Sequence of the first protein:
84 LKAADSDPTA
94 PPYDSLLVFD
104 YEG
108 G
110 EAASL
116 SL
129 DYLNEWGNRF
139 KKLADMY

Interface contacts:
Residue R479 in the second protein is in contact with residue A93 in the first protein (closest heavy-atom distance 3.7 Å).
Residue A19 in the second protein is in contact with residue Y145 in the first protein (closest heavy-atom distance 3.7 Å).
Residue N254 in the second protein is in contact with residue F102 in the first protein (closest heavy-atom distance 3.4 Å).
Residue N293 in the second protein contacts residue F102 in the first protein (closest heavy-atom distance 3.7 Å).
Residue G174 in the second protein interacts with residue E105 in the first protein (closest heavy-atom distance 2.8 Å).
Residue A19 in the second protein contacts residue M144 in the first protein (closest heavy-atom distance 3.2 Å).
Residue V216 in the second protein interacts with residue D103 in the first protein (closest heavy-atom distance 3.4 Å).
Residue V213 in the second protein is in contact with residue E105 in the first protein (closest heavy-atom distance 3.6 Å).
Residue Y173 in the second protein is in contact with residue G106 in the first protein (closest heavy-atom distance 2.9 Å).
Residue T520 in the second protein is in contact with residue L84 in the first protein (closest heavy-atom distance 3.5 Å).
Residue Y521 in the second protein interacts with residue A87 in the first protein (closest heavy-atom distance 3.5 Å).
Residue K202 in the second protein is in contact with residue S113 in the first protein (closest heavy-atom distance 2.7 Å).
Residue E22 in the second protein contacts residue K140 in the first protein (closest heavy-atom distance 3.4 Å).
Residue L26 in the second protein contacts residue F138 in the first protein (closest heavy-atom distance 3.4 Å).
Residue K159 in the second protein contacts residue S116 in the first protein (closest heavy-atom distance 3.7 Å).
Residue N254 in the second protein interacts with residue Y104 in the first protein (closest heavy-atom distance 3.0 Å).
Residue K179 in the second protein contacts residue E105 in the first protein (closest heavy-atom distance 2.7 Å).
Residue D29 in the second protein is in contact with residue R137 in the first protein (closest heavy-atom distance 2.6 Å).
Residue K212 in the second protein interacts with residue E105 in the first protein (closest heavy-atom distance 3.5 Å).
Residue R341 in the second protein is in contact with residue P91 in the first protein (closest heavy-atom distance 3.2 Å).
Residue K221 in the second protein interacts with residue F102 in the first protein (closest heavy-atom distance 3.6 Å).
Residue R479 in the second protein contacts residue A87 in the first protein (closest heavy-atom distance 2.9 Å).
Residue L131 in the second protein is in contact with residue E110 in the first protein (closest heavy-atom distance 3.5 Å).
Residue R253 in the second protein is in contact with residue F102 in the first protein (closest heavy-atom distance 3.3 Å).
Residue F120 in the second protein interacts with residue L117 in the first protein (closest heavy-atom distance 3.4 Å).
Residue K302 in the second protein is in contact with residue D97 in the first protein (closest heavy-atom distance 2.6 Å).
Residue W250 in the second protein contacts residue Y104 in the first protein (closest heavy-atom distance 3.4 Å).
Residue N157 in the second protein interacts with residue L117 in the first protein (closest heavy-atom distance 3.5 Å).
Residue R336 in the second protein is in contact with residue S98 in the first protein (closest heavy-atom distance 2.9 Å).
Residue Q44 in the second protein interacts with residue Y130 in the first protein (closest heavy-atom distance 3.0 Å).
Residue E438 in the second protein is in contact with residue P94 in the first protein (closest heavy-atom distance 3.5 Å).
Residue F160 in the second protein contacts residue L117 in the first protein (closest heavy-atom distance 3.6 Å).
Residue R341 in the second protein contacts residue P95 in the first protein (closest heavy-atom distance 2.6 Å).
Residue N293 in the second protein contacts residue L99 in the first protein (closest heavy-atom distance 3.5 Å).
Residue H337 in the second protein contacts residue D97 in the first protein (closest heavy-atom distance 3.3 Å).
Residue R341 in the second protein is in contact with residue Y96 in the first protein (closest heavy-atom distance 3.6 Å).
Residue N293 in the second protein contacts residue L100 in the first protein (closest heavy-atom distance 2.9 Å).
Residue Y173 in the second protein interacts with residue E105 in the first protein (closest heavy-atom distance 3.6 Å).
Residue R18 in the second protein is in contact with residue M144 in the first protein (closest heavy-atom distance 3.4 Å).
Residue L26 in the second protein contacts residue R137 in the first protein (closest heavy-atom distance 3.2 Å).
Residue A38 in the second protein interacts with residue F138 in the first protein (closest heavy-atom distance 3.6 Å).
Residue C296 in the second protein is in contact with residue L99 in the first protein (closest heavy-atom distance 3.6 Å).
Residue A19 in the second protein interacts with residue L141 in the first protein (closest heavy-atom distance 3.6 Å).
Residue R341 in the second protein is in contact with residue A93 in the first protein (closest heavy-atom distance 2.8 Å).
Residue K37 in the second protein interacts with residue F138 in the first protein (closest heavy-atom distance 3.2 Å).
Residue N254 in the second protein contacts residue D103 in the first protein (closest heavy-atom distance 3.2 Å).
Residue V34 in the second protein interacts with residue R137 in the first protein (closest heavy-atom distance 3.5 Å).
Residue N297 in the second protein interacts with residue D97 in the first protein (closest heavy-atom distance 2.9 Å).
Residue M41 in the second protein is in contact with residue L141 in the first protein (closest heavy-atom distance 3.5 Å).
Residue C296 in the second protein is in contact with residue D97 in the first protein (closest heavy-atom distance 3.7 Å).
Residue C296 in the second protein contacts residue S98 in the first protein (closest heavy-atom distance 3.7 Å).
Residue A16 in the second protein interacts with residue Y145 in the first protein (closest heavy-atom distance 3.4 Å).
Residue L23 in the second protein interacts with residue L141 in the first protein (closest heavy-atom distance 3.6 Å).
Residue Y521 in the second protein interacts with residue D88 in the first protein (closest heavy-atom distance 2.8 Å).
Residue V34 in the second protein interacts with residue F138 in the first protein (closest heavy-atom distance 3.7 Å).
Residue H337 in the second protein contacts residue S98 in the first protein (closest heavy-atom distance 3.2 Å).
Residue Y521 in the second protein is in contact with residue L84 in the first protein (closest heavy-atom distance 3.4 Å).
Residue W205 in the second protein interacts with residue A111 in the first protein (closest heavy-atom distance 3.6 Å).
Residue R382 in the second protein contacts residue P95 in the first protein (closest heavy-atom distance 3.3 Å).
Residue K37 in the second protein contacts residue W134 in the first protein (closest heavy-atom distance 3.4 Å).

These two protein chains interact to form a complex.

Sequence of the second protein:
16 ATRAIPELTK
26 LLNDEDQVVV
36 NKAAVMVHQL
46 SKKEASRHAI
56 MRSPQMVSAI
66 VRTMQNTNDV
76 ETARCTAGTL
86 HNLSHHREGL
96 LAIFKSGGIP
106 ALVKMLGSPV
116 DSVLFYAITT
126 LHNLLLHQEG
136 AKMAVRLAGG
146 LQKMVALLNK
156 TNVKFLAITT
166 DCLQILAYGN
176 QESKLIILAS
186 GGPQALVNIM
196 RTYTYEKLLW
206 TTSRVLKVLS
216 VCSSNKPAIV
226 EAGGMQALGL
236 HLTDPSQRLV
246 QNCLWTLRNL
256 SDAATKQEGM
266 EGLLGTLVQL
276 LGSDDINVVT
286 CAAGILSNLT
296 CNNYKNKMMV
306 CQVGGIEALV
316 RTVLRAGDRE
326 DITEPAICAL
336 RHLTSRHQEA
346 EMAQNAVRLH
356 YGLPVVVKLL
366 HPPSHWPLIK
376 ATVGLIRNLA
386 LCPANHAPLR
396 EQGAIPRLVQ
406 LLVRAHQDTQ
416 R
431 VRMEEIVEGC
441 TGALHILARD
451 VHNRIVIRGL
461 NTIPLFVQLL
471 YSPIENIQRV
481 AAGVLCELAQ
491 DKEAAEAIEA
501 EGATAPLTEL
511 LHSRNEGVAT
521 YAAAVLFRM